Sequence of chain B:
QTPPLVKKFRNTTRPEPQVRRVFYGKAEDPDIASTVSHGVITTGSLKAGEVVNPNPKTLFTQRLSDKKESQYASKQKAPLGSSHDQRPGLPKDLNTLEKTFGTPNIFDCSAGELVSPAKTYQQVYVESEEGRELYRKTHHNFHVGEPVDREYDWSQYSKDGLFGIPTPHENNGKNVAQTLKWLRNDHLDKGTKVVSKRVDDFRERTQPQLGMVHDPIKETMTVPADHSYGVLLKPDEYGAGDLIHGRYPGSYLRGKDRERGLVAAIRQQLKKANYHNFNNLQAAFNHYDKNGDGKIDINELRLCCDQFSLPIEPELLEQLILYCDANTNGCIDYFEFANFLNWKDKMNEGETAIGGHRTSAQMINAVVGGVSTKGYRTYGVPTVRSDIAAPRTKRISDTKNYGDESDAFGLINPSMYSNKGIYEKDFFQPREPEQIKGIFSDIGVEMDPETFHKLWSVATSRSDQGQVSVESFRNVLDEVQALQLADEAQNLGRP

Contacts between the two chains:
Residue R85 in chain B is in contact with residue E138 in chain A (closest heavy-atom distance 3.8 Å).
Residue H203 in chain B interacts with residue H65 in chain A (closest heavy-atom distance 4.6 Å).
Residue T77 in chain B is in contact with residue R139 in chain A (closest heavy-atom distance 3.8 Å).
Residue T76 in chain B interacts with residue G137 in chain A (closest heavy-atom distance 4.5 Å).
Residue H148 in chain B interacts with residue R99 in chain A (closest heavy-atom distance 3.9 Å).
Residue R85 in chain B is in contact with residue Q136 in chain A (closest heavy-atom distance 3.2 Å).
Residue H204 in chain B contacts residue H65 in chain A (closest heavy-atom distance 3.1 Å).
Residue R85 in chain B contacts residue G137 in chain A (closest heavy-atom distance 3.2 Å).

These two protein chains interact to form a complex.

Sequence of chain A:
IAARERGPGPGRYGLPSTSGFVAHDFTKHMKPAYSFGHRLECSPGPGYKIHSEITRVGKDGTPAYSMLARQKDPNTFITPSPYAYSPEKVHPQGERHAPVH